Sequence of the first protein:
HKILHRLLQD

Contacts between the two chains:
Residue M246 in the second protein contacts residue L5 in the first protein (closest heavy-atom distance 3.6 Å).
Residue K65 in the second protein contacts residue L9 in the first protein (closest heavy-atom distance 3.4 Å).
Residue L82 in the second protein interacts with residue L5 in the first protein (closest heavy-atom distance 4.1 Å).
Residue I61 in the second protein interacts with residue L8 in the first protein (closest heavy-atom distance 3.4 Å).
Residue V79 in the second protein interacts with residue L9 in the first protein (closest heavy-atom distance 3.6 Å).
Residue E83 in the second protein contacts residue L5 in the first protein (closest heavy-atom distance 3.7 Å).
Residue D241 in the second protein contacts residue I4 in the first protein (closest heavy-atom distance 3.6 Å).
Residue I61 in the second protein contacts residue L9 in the first protein (closest heavy-atom distance 3.9 Å).
Residue V58 in the second protein is in contact with residue L8 in the first protein (closest heavy-atom distance 4.5 Å).
Residue V79 in the second protein is in contact with residue K3 in the first protein (closest heavy-atom distance 3.7 Å).
Residue L82 in the second protein contacts residue L9 in the first protein (closest heavy-atom distance 3.8 Å).
Residue Q78 in the second protein contacts residue L9 in the first protein (closest heavy-atom distance 3.7 Å).
Residue L75 in the second protein contacts residue Q10 in the first protein (closest heavy-atom distance 4.2 Å).
Residue E245 in the second protein contacts residue H2 in the first protein (closest heavy-atom distance 4.3 Å).
Residue L242 in the second protein contacts residue L8 in the first protein (closest heavy-atom distance 3.8 Å).
Residue I61 in the second protein interacts with residue L5 in the first protein (closest heavy-atom distance 3.4 Å).
Residue L242 in the second protein interacts with residue I4 in the first protein (closest heavy-atom distance 3.9 Å).
Residue L75 in the second protein contacts residue H6 in the first protein (closest heavy-atom distance 4.0 Å).
Residue N62 in the second protein is in contact with residue L8 in the first protein (closest heavy-atom distance 4.2 Å).
Residue L242 in the second protein contacts residue L5 in the first protein (closest heavy-atom distance 4.3 Å).
Residue K65 in the second protein interacts with residue L8 in the first protein (closest heavy-atom distance 3.1 Å).
Residue E245 in the second protein is in contact with residue L5 in the first protein (closest heavy-atom distance 3.8 Å).
Residue E245 in the second protein interacts with residue K3 in the first protein (closest heavy-atom distance 3.8 Å).
Residue L75 in the second protein interacts with residue L9 in the first protein (closest heavy-atom distance 3.9 Å).
Residue E83 in the second protein interacts with residue K3 in the first protein (closest heavy-atom distance 2.8 Å).
Residue K65 in the second protein is in contact with residue D11 in the first protein (closest heavy-atom distance 4.8 Å).
Residue F70 in the second protein contacts residue L9 in the first protein (closest heavy-atom distance 4.3 Å).
Residue V79 in the second protein contacts residue L5 in the first protein (closest heavy-atom distance 3.9 Å).
Residue E245 in the second protein interacts with residue I4 in the first protein (closest heavy-atom distance 3.0 Å).
Residue V79 in the second protein interacts with residue H6 in the first protein (closest heavy-atom distance 3.5 Å).

These two protein chains interact to form a complex.

Sequence of the second protein:
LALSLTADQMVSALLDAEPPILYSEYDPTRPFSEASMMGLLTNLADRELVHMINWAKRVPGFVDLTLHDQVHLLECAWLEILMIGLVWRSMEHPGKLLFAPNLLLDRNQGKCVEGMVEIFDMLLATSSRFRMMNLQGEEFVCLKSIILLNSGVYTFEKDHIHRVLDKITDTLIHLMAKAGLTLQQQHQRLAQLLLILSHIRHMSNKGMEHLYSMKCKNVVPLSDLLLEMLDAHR